Residue-level contacts at the interface:
Residue P24 in protein 1 is in contact with residue V32 in protein 2 (closest heavy-atom distance 4.7 Å).
Residue V25 in protein 1 is in contact with residue V32 in protein 2 (closest heavy-atom distance 4.1 Å).
Residue F17 in protein 1 is in contact with residue A20 in protein 2 (closest heavy-atom distance 4.5 Å).
Residue I21 in protein 1 interacts with residue L31 in protein 2 (closest heavy-atom distance 4.0 Å).
Residue I21 in protein 1 is in contact with residue A24 in protein 2 (closest heavy-atom distance 4.5 Å).
Residue P24 in protein 1 contacts residue V28 in protein 2 (closest heavy-atom distance 3.4 Å).
Residue V25 in protein 1 interacts with residue V28 in protein 2 (closest heavy-atom distance 4.4 Å).
Residue V25 in protein 1 interacts with residue R35 in protein 2 (closest heavy-atom distance 3.4 Å).
Residue T29 in protein 1 is in contact with residue R35 in protein 2 (closest heavy-atom distance 3.2 Å).
Residue I21 in protein 1 is in contact with residue V28 in protein 2 (closest heavy-atom distance 3.6 Å).
Residue F17 in protein 1 contacts residue A24 in protein 2 (closest heavy-atom distance 3.5 Å).
Residue I20 in protein 1 is in contact with residue V28 in protein 2 (closest heavy-atom distance 3.9 Å).
Residue D31 in protein 1 interacts with residue R35 in protein 2 (closest heavy-atom distance 4.0 Å).
Residue T29 in protein 1 interacts with residue V32 in protein 2 (closest heavy-atom distance 4.2 Å).
Residue S28 in protein 1 contacts residue V32 in protein 2 (closest heavy-atom distance 4.0 Å).
Residue V25 in protein 1 interacts with residue L31 in protein 2 (closest heavy-atom distance 3.7 Å).
Residue I21 in protein 1 is in contact with residue I27 in protein 2 (closest heavy-atom distance 3.8 Å).

Sequence of protein 1:
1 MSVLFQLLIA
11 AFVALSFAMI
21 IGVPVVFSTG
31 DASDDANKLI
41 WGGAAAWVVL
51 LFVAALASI

Sequence of protein 2:
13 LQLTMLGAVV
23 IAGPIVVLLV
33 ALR

The following describes two proteins that form a bound complex.